Sequence of the first protein:
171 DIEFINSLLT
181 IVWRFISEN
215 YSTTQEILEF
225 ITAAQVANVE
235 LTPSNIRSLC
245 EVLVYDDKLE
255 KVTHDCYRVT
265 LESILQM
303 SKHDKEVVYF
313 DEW

Residue-level contacts at the interface:
Residue L588 in the second protein is in contact with residue D306 in the first protein (closest heavy-atom distance 3.9 Å).
Residue R40 in the second protein interacts with residue D313 in the first protein (closest heavy-atom distance 3.1 Å).
Residue E493 in the second protein contacts residue Y249 in the first protein (closest heavy-atom distance 3.0 Å).
Residue F576 in the second protein is in contact with residue Y311 in the first protein (closest heavy-atom distance 3.2 Å).
Residue R633 in the second protein interacts with residue H305 in the first protein (closest heavy-atom distance 3.4 Å).
Residue R542 in the second protein is in contact with residue Y311 in the first protein (closest heavy-atom distance 4.0 Å).
Residue R303 in the second protein is in contact with residue E254 in the first protein (closest heavy-atom distance 3.6 Å).
Residue W583 in the second protein interacts with residue D313 in the first protein (closest heavy-atom distance 3.2 Å).
Residue V304 in the second protein interacts with residue T264 in the first protein (closest heavy-atom distance 4.2 Å).
Residue Y543 in the second protein contacts residue E314 in the first protein (closest heavy-atom distance 3.6 Å).
Residue R640 in the second protein interacts with residue E308 in the first protein (closest heavy-atom distance 2.6 Å).
Residue R640 in the second protein contacts residue K307 in the first protein (closest heavy-atom distance 4.4 Å).
Residue L527 in the second protein interacts with residue V246 in the first protein (closest heavy-atom distance 3.9 Å).
Residue L595 in the second protein is in contact with residue H305 in the first protein (closest heavy-atom distance 3.8 Å).
Residue Q39 in the second protein is in contact with residue W315 in the first protein (closest heavy-atom distance 3.0 Å).
Residue N587 in the second protein interacts with residue D306 in the first protein (closest heavy-atom distance 2.6 Å).
Residue T525 in the second protein contacts residue V246 in the first protein (closest heavy-atom distance 3.3 Å).
Residue M528 in the second protein contacts residue L179 in the first protein (closest heavy-atom distance 3.5 Å).
Residue M505 in the second protein contacts residue D250 in the first protein (closest heavy-atom distance 3.9 Å).
Residue Q579 in the second protein is in contact with residue W315 in the first protein (closest heavy-atom distance 3.2 Å).
Residue Q579 in the second protein interacts with residue F312 in the first protein (closest heavy-atom distance 4.0 Å).
Residue M505 in the second protein contacts residue Y249 in the first protein (closest heavy-atom distance 3.1 Å).
Residue K591 in the second protein interacts with residue D306 in the first protein (closest heavy-atom distance 3.0 Å).
Residue M528 in the second protein is in contact with residue N176 in the first protein (closest heavy-atom distance 4.0 Å).
Residue R506 in the second protein contacts residue V246 in the first protein (closest heavy-atom distance 4.4 Å).
Residue R303 in the second protein is in contact with residue L265 in the first protein (closest heavy-atom distance 3.6 Å).
Residue P44 in the second protein is in contact with residue W315 in the first protein (closest heavy-atom distance 4.1 Å).
Residue R633 in the second protein contacts residue K307 in the first protein (closest heavy-atom distance 4.0 Å).
Residue R633 in the second protein is in contact with residue D306 in the first protein (closest heavy-atom distance 2.3 Å).
Residue T525 in the second protein interacts with residue E245 in the first protein (closest heavy-atom distance 4.3 Å).
Residue R509 in the second protein interacts with residue Y249 in the first protein (closest heavy-atom distance 3.4 Å).
Residue Y494 in the second protein interacts with residue L265 in the first protein (closest heavy-atom distance 3.9 Å).
Residue M577 in the second protein interacts with residue Y311 in the first protein (closest heavy-atom distance 4.1 Å).
Residue E632 in the second protein contacts residue K304 in the first protein (closest heavy-atom distance 2.9 Å).
Residue N43 in the second protein is in contact with residue W315 in the first protein (closest heavy-atom distance 2.9 Å).
Residue K529 in the second protein contacts residue I175 in the first protein (closest heavy-atom distance 4.1 Å).
Residue D513 in the second protein contacts residue E245 in the first protein (closest heavy-atom distance 4.2 Å).
Residue N584 in the second protein contacts residue V310 in the first protein (closest heavy-atom distance 3.9 Å).
Residue R506 in the second protein interacts with residue Y249 in the first protein (closest heavy-atom distance 3.5 Å).
Residue T302 in the second protein is in contact with residue L265 in the first protein (closest heavy-atom distance 3.4 Å).
Residue V495 in the second protein interacts with residue Y311 in the first protein (closest heavy-atom distance 3.6 Å).
Residue M528 in the second protein interacts with residue I175 in the first protein (closest heavy-atom distance 3.2 Å).
Residue S463 in the second protein contacts residue R262 in the first protein (closest heavy-atom distance 3.4 Å).
Residue R40 in the second protein contacts residue W315 in the first protein (closest heavy-atom distance 2.4 Å).
Residue R40 in the second protein contacts residue F312 in the first protein (closest heavy-atom distance 3.9 Å).
Residue N636 in the second protein interacts with residue K307 in the first protein (closest heavy-atom distance 3.4 Å).
Residue E582 in the second protein is in contact with residue W315 in the first protein (closest heavy-atom distance 4.3 Å).
Residue Y494 in the second protein is in contact with residue D250 in the first protein (closest heavy-atom distance 4.3 Å).
Residue L527 in the second protein interacts with residue L178 in the first protein (closest heavy-atom distance 3.5 Å).
Residue T302 in the second protein interacts with residue T264 in the first protein (closest heavy-atom distance 3.7 Å).
Residue N580 in the second protein contacts residue V310 in the first protein (closest heavy-atom distance 3.6 Å).
Residue T499 in the second protein interacts with residue Y311 in the first protein (closest heavy-atom distance 2.9 Å).
Residue W583 in the second protein contacts residue W315 in the first protein (closest heavy-atom distance 3.2 Å).
Residue T302 in the second protein interacts with residue I268 in the first protein (closest heavy-atom distance 4.0 Å).
Residue R542 in the second protein is in contact with residue F312 in the first protein (closest heavy-atom distance 4.3 Å).
Residue D513 in the second protein interacts with residue V248 in the first protein (closest heavy-atom distance 4.0 Å).
Residue F465 in the second protein interacts with residue K255 in the first protein (closest heavy-atom distance 4.0 Å).
Residue R303 in the second protein interacts with residue T264 in the first protein (closest heavy-atom distance 2.5 Å).
Residue A526 in the second protein contacts residue V246 in the first protein (closest heavy-atom distance 3.2 Å).
Residue Q579 in the second protein is in contact with residue E314 in the first protein (closest heavy-atom distance 2.8 Å).

This data describes a binding interaction between two proteins.

Sequence of the second protein:
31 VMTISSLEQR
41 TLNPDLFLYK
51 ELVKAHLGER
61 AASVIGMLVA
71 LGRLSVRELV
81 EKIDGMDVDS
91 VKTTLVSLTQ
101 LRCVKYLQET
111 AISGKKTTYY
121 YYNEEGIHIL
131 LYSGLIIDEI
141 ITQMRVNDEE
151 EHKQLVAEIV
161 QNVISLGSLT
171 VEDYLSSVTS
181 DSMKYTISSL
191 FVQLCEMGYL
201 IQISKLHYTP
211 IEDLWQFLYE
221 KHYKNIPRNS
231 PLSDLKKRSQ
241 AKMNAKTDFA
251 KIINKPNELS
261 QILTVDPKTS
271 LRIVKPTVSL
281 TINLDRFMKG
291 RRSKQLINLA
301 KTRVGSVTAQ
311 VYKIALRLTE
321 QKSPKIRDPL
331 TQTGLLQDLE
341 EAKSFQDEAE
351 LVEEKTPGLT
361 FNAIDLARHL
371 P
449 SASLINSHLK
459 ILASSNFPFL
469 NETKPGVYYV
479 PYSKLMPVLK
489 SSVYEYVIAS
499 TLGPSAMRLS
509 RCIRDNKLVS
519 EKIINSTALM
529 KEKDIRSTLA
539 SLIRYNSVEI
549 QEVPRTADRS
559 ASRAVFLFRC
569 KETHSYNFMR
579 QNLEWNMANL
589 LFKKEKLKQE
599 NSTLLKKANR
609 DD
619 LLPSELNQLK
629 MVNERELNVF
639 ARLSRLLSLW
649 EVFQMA